Contacts between the two chains:
Residue V22 in protein 2 interacts with residue G63 in protein 1 (closest heavy-atom distance 3.3 Å).
Residue K6 in protein 2 contacts residue Q43 in protein 1 (closest heavy-atom distance 4.6 Å).
Residue E2 in protein 2 is in contact with residue S46 in protein 1 (closest heavy-atom distance 4.1 Å).
Residue L26 in protein 2 interacts with residue V66 in protein 1 (closest heavy-atom distance 4.5 Å).
Residue H245 in protein 2 interacts with residue A40 in protein 1 (closest heavy-atom distance 4.3 Å).
Residue T34 in protein 2 is in contact with residue T53 in protein 1 (closest heavy-atom distance 2.8 Å).
Residue E2 in protein 2 interacts with residue D48 in protein 1 (closest heavy-atom distance 3.8 Å).
Residue K244 in protein 2 interacts with residue A37 in protein 1 (closest heavy-atom distance 3.1 Å).
Residue T183 in protein 2 contacts residue A37 in protein 1 (closest heavy-atom distance 4.2 Å).
Residue P24 in protein 2 contacts residue G63 in protein 1 (closest heavy-atom distance 3.5 Å).
Residue A28 in protein 2 interacts with residue L67 in protein 1 (closest heavy-atom distance 4.0 Å).
Residue V23 in protein 2 interacts with residue P65 in protein 1 (closest heavy-atom distance 4.2 Å).
Residue V1 in protein 2 is in contact with residue S50 in protein 1 (closest heavy-atom distance 3.9 Å).
Residue T31 in protein 2 is in contact with residue V56 in protein 1 (closest heavy-atom distance 3.6 Å).
Residue V54 in protein 2 contacts residue F45 in protein 1 (closest heavy-atom distance 4.5 Å).
Residue N36 in protein 2 is in contact with residue A62 in protein 1 (closest heavy-atom distance 4.1 Å).
Residue S3 in protein 2 interacts with residue F45 in protein 1 (closest heavy-atom distance 3.9 Å).
Residue A33 in protein 2 contacts residue V56 in protein 1 (closest heavy-atom distance 3.9 Å).
Residue G32 in protein 2 is in contact with residue P55 in protein 1 (closest heavy-atom distance 4.3 Å).
Residue H245 in protein 2 contacts residue A38 in protein 1 (closest heavy-atom distance 2.9 Å).
Residue I5 in protein 2 interacts with residue Q47 in protein 1 (closest heavy-atom distance 3.4 Å).
Residue T183 in protein 2 contacts residue Y36 in protein 1 (closest heavy-atom distance 3.6 Å).
Residue L58 in protein 2 interacts with residue K42 in protein 1 (closest heavy-atom distance 3.6 Å).
Residue G21 in protein 2 contacts residue G63 in protein 1 (closest heavy-atom distance 4.1 Å).
Residue S3 in protein 2 interacts with residue Q47 in protein 1 (closest heavy-atom distance 2.8 Å).
Residue A33 in protein 2 contacts residue E54 in protein 1 (closest heavy-atom distance 4.2 Å).
Residue S55 in protein 2 is in contact with residue F45 in protein 1 (closest heavy-atom distance 3.7 Å).
Residue H245 in protein 2 is in contact with residue Y36 in protein 1 (closest heavy-atom distance 3.4 Å).
Residue P251 in protein 2 is in contact with residue F52 in protein 1 (closest heavy-atom distance 3.6 Å).
Residue A33 in protein 2 is in contact with residue P55 in protein 1 (closest heavy-atom distance 4.5 Å).
Residue E2 in protein 2 is in contact with residue Q47 in protein 1 (closest heavy-atom distance 3.5 Å).
Residue A28 in protein 2 interacts with residue V66 in protein 1 (closest heavy-atom distance 3.1 Å).
Residue I5 in protein 2 is in contact with residue F45 in protein 1 (closest heavy-atom distance 2.9 Å).
Residue I4 in protein 2 is in contact with residue F45 in protein 1 (closest heavy-atom distance 3.5 Å).
Residue H245 in protein 2 interacts with residue S41 in protein 1 (closest heavy-atom distance 3.2 Å).
Residue K244 in protein 2 interacts with residue A38 in protein 1 (closest heavy-atom distance 3.0 Å).
Residue G21 in protein 2 is in contact with residue A64 in protein 1 (closest heavy-atom distance 4.0 Å).
Residue L58 in protein 2 is in contact with residue F45 in protein 1 (closest heavy-atom distance 4.0 Å).
Residue I4 in protein 2 is in contact with residue S46 in protein 1 (closest heavy-atom distance 4.0 Å).
Residue E41 in protein 2 interacts with residue A62 in protein 1 (closest heavy-atom distance 4.3 Å).
Residue L58 in protein 2 is in contact with residue D44 in protein 1 (closest heavy-atom distance 3.3 Å).
Residue A33 in protein 2 is in contact with residue T53 in protein 1 (closest heavy-atom distance 3.3 Å).
Residue K244 in protein 2 interacts with residue Y36 in protein 1 (closest heavy-atom distance 3.7 Å).
Residue V1 in protein 2 interacts with residue D48 in protein 1 (closest heavy-atom distance 3.4 Å).
Residue P185 in protein 2 interacts with residue Y36 in protein 1 (closest heavy-atom distance 3.5 Å).
Residue S3 in protein 2 interacts with residue S46 in protein 1 (closest heavy-atom distance 3.1 Å).
Residue D116 in protein 2 interacts with residue Y36 in protein 1 (closest heavy-atom distance 3.5 Å).
Residue K244 in protein 2 interacts with residue A40 in protein 1 (closest heavy-atom distance 4.4 Å).
Residue I184 in protein 2 interacts with residue Y36 in protein 1 (closest heavy-atom distance 4.3 Å).
Residue E60 in protein 2 interacts with residue K42 in protein 1 (closest heavy-atom distance 3.9 Å).
Residue E60 in protein 2 interacts with residue A40 in protein 1 (closest heavy-atom distance 3.4 Å).
Residue V1 in protein 2 contacts residue Q47 in protein 1 (closest heavy-atom distance 4.0 Å).
Residue N27 in protein 2 is in contact with residue V66 in protein 1 (closest heavy-atom distance 3.8 Å).
Residue E60 in protein 2 is in contact with residue S41 in protein 1 (closest heavy-atom distance 3.1 Å).
Residue N36 in protein 2 contacts residue E54 in protein 1 (closest heavy-atom distance 4.6 Å).
Residue H245 in protein 2 interacts with residue S35 in protein 1 (closest heavy-atom distance 4.3 Å).
Residue K6 in protein 2 is in contact with residue F45 in protein 1 (closest heavy-atom distance 3.8 Å).
Residue H245 in protein 2 is in contact with residue S39 in protein 1 (closest heavy-atom distance 2.8 Å).
Residue G21 in protein 2 interacts with residue P65 in protein 1 (closest heavy-atom distance 3.5 Å).
Residue V23 in protein 2 interacts with residue G63 in protein 1 (closest heavy-atom distance 2.5 Å).

Sequence of protein 1:
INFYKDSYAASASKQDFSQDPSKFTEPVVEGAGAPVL

Sequence of protein 2:
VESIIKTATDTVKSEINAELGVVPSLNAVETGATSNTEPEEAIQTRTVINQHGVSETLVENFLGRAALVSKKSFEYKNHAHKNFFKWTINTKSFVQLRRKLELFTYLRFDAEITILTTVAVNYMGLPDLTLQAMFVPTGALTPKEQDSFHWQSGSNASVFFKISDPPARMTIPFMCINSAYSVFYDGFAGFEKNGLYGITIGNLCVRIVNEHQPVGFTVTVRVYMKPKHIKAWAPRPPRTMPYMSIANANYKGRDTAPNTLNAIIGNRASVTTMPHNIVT

The following describes two proteins that form a bound complex.